Sequence of the second protein:
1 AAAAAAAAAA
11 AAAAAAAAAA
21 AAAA

Sequence of the first protein:
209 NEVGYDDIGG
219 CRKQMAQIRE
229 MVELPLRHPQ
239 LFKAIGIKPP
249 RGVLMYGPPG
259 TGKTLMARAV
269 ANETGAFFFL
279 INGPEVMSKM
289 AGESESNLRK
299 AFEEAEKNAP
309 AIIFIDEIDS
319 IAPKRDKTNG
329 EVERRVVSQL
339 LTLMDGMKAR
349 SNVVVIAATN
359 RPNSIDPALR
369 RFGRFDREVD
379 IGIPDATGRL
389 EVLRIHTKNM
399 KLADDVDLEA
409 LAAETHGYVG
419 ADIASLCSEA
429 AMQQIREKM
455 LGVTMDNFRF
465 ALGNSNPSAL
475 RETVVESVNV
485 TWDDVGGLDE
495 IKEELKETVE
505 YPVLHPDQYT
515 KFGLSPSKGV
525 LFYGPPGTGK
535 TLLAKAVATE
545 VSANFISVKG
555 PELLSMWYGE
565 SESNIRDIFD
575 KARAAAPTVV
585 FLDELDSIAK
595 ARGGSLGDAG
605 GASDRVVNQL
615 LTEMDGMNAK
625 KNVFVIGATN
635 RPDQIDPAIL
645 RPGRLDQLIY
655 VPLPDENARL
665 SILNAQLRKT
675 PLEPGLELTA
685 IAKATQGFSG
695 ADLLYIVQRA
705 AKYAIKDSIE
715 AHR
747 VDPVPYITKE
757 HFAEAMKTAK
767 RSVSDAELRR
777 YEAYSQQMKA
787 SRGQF

These two protein chains interact to form a complex.

Contacts between the two chains:
Residue W561 in the first protein interacts with residue A3 in the second protein (closest heavy-atom distance 4.6 Å).
Residue Y562 in the first protein is in contact with residue A3 in the second protein (closest heavy-atom distance 4.1 Å).
Residue A289 in the first protein is in contact with residue A18 in the second protein (closest heavy-atom distance 3.5 Å).
Residue M288 in the first protein is in contact with residue A20 in the second protein (closest heavy-atom distance 4.4 Å).
Residue Y562 in the first protein is in contact with residue A4 in the second protein (closest heavy-atom distance 2.7 Å).
Residue G563 in the first protein is in contact with residue A4 in the second protein (closest heavy-atom distance 4.3 Å).
Residue W561 in the first protein contacts residue A4 in the second protein (closest heavy-atom distance 3.3 Å).
Residue W561 in the first protein interacts with residue A6 in the second protein (closest heavy-atom distance 4.3 Å).
Residue M560 in the first protein contacts residue A3 in the second protein (closest heavy-atom distance 3.4 Å).
Residue M288 in the first protein contacts residue A17 in the second protein (closest heavy-atom distance 3.4 Å).
Residue M560 in the first protein interacts with residue A4 in the second protein (closest heavy-atom distance 3.5 Å).
Residue Y562 in the first protein contacts residue A5 in the second protein (closest heavy-atom distance 3.9 Å).
Residue V330 in the first protein contacts residue A15 in the second protein (closest heavy-atom distance 4.7 Å).
Residue K287 in the first protein interacts with residue A18 in the second protein (closest heavy-atom distance 4.6 Å).
Residue A289 in the first protein is in contact with residue A17 in the second protein (closest heavy-atom distance 2.8 Å).
Residue K287 in the first protein is in contact with residue A17 in the second protein (closest heavy-atom distance 4.1 Å).
Residue M288 in the first protein interacts with residue A18 in the second protein (closest heavy-atom distance 3.1 Å).
Residue M560 in the first protein contacts residue A2 in the second protein (closest heavy-atom distance 4.8 Å).